Sequence of chain B:
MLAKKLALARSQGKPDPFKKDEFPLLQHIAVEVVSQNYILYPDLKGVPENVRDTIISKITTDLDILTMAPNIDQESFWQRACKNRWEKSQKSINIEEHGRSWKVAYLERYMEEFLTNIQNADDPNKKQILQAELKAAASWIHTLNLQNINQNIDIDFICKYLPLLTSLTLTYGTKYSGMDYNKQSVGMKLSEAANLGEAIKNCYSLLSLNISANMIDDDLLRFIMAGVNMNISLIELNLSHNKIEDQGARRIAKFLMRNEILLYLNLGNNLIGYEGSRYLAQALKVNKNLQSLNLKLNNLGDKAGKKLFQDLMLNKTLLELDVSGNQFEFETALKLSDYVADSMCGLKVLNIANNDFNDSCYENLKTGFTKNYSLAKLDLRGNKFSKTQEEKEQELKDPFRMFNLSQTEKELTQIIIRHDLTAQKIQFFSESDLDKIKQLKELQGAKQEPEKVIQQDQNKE

Sequence of chain A:
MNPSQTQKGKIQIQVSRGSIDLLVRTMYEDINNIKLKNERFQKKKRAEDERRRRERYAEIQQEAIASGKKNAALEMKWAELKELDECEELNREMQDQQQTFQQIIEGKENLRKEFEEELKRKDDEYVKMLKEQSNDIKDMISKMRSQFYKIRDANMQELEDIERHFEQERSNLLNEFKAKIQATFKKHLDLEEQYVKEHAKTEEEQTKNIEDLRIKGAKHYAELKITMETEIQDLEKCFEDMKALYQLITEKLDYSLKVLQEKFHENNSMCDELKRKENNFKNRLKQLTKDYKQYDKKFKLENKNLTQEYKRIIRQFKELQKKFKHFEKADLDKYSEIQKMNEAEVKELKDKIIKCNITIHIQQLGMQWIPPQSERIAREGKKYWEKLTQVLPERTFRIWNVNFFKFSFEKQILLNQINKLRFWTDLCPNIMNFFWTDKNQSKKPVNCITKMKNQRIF

Interface contacts:
Residue I417 in chain B is in contact with residue R25 in chain A (closest heavy-atom distance 3.8 Å).
Residue Q327 in chain B interacts with residue K43 in chain A (closest heavy-atom distance 3.0 Å).
Residue R381 in chain B interacts with residue N33 in chain A (closest heavy-atom distance 3.4 Å).
Residue N299 in chain B interacts with residue K43 in chain A (closest heavy-atom distance 3.1 Å).
Residue F403 in chain B contacts residue I34 in chain A (closest heavy-atom distance 3.2 Å).
Residue F400 in chain B is in contact with residue D139 in chain A (closest heavy-atom distance 3.5 Å).
Residue N404 in chain B interacts with residue E29 in chain A (closest heavy-atom distance 2.9 Å).
Residue K425 in chain B interacts with residue R17 in chain A (closest heavy-atom distance 3.9 Å).
Residue K384 in chain B is in contact with residue R40 in chain A (closest heavy-atom distance 3.1 Å).
Residue E431 in chain B contacts residue R25 in chain A (closest heavy-atom distance 4.2 Å).
Residue F429 in chain B is in contact with residue G18 in chain A (closest heavy-atom distance 4.0 Å).
Residue I417 in chain B interacts with residue D21 in chain A (closest heavy-atom distance 4.0 Å).
Residue F403 in chain B is in contact with residue N33 in chain A (closest heavy-atom distance 3.0 Å).
Residue R381 in chain B is in contact with residue I31 in chain A (closest heavy-atom distance 3.1 Å).
Residue N326 in chain B is in contact with residue K43 in chain A (closest heavy-atom distance 3.2 Å).
Residue F429 in chain B contacts residue D21 in chain A (closest heavy-atom distance 3.5 Å).
Residue N270 in chain B interacts with residue R46 in chain A (closest heavy-atom distance 3.8 Å).
Residue N298 in chain B contacts residue R46 in chain A (closest heavy-atom distance 4.3 Å).
Residue L297 in chain B contacts residue E39 in chain A (closest heavy-atom distance 3.1 Å).
Residue N355 in chain B is in contact with residue R40 in chain A (closest heavy-atom distance 2.6 Å).
Residue G325 in chain B contacts residue E39 in chain A (closest heavy-atom distance 3.3 Å).
Residue N404 in chain B is in contact with residue N33 in chain A (closest heavy-atom distance 4.3 Å).
Residue K410 in chain B is in contact with residue E29 in chain A (closest heavy-atom distance 3.0 Å).
Residue L297 in chain B contacts residue Q42 in chain A (closest heavy-atom distance 2.9 Å).
Residue F403 in chain B interacts with residue N32 in chain A (closest heavy-atom distance 3.3 Å).
Residue R381 in chain B is in contact with residue L36 in chain A (closest heavy-atom distance 2.8 Å).
Residue G382 in chain B interacts with residue L36 in chain A (closest heavy-atom distance 3.2 Å).
Residue N354 in chain B contacts residue K35 in chain A (closest heavy-atom distance 4.0 Å).
Residue L297 in chain B interacts with residue R46 in chain A (closest heavy-atom distance 2.7 Å).
Residue L271 in chain B contacts residue R46 in chain A (closest heavy-atom distance 4.2 Å).
Residue F429 in chain B is in contact with residue Q14 in chain A (closest heavy-atom distance 3.0 Å).
Residue Q414 in chain B interacts with residue R25 in chain A (closest heavy-atom distance 2.9 Å).
Residue I426 in chain B contacts residue R17 in chain A (closest heavy-atom distance 3.2 Å).
Residue N354 in chain B contacts residue E39 in chain A (closest heavy-atom distance 3.5 Å).
Residue G382 in chain B interacts with residue R40 in chain A (closest heavy-atom distance 3.4 Å).
Residue N299 in chain B contacts residue R46 in chain A (closest heavy-atom distance 2.4 Å).
Residue L378 in chain B interacts with residue Y28 in chain A (closest heavy-atom distance 2.3 Å).
Residue D398 in chain B is in contact with residue K143 in chain A (closest heavy-atom distance 2.6 Å).
Residue F400 in chain B interacts with residue K143 in chain A (closest heavy-atom distance 3.2 Å).
Residue L405 in chain B interacts with residue E29 in chain A (closest heavy-atom distance 3.1 Å).
Residue M402 in chain B is in contact with residue N33 in chain A (closest heavy-atom distance 2.1 Å).
Residue M402 in chain B contacts residue I34 in chain A (closest heavy-atom distance 3.3 Å).
Residue N354 in chain B is in contact with residue L36 in chain A (closest heavy-atom distance 2.8 Å).
Residue R381 in chain B is in contact with residue Y28 in chain A (closest heavy-atom distance 3.0 Å).
Residue Q327 in chain B interacts with residue R40 in chain A (closest heavy-atom distance 3.4 Å).
Residue Q427 in chain B interacts with residue Q14 in chain A (closest heavy-atom distance 2.9 Å).
Residue L405 in chain B interacts with residue Y28 in chain A (closest heavy-atom distance 3.2 Å).
Residue R381 in chain B is in contact with residue N32 in chain A (closest heavy-atom distance 3.6 Å).
Residue F403 in chain B is in contact with residue E29 in chain A (closest heavy-atom distance 2.9 Å).
Residue F403 in chain B interacts with residue D30 in chain A (closest heavy-atom distance 3.2 Å).
Residue F403 in chain B contacts residue I31 in chain A (closest heavy-atom distance 3.4 Å).
Residue G382 in chain B interacts with residue N33 in chain A (closest heavy-atom distance 3.0 Å).
Residue N269 in chain B is in contact with residue Q42 in chain A (closest heavy-atom distance 3.6 Å).
Residue N354 in chain B contacts residue R40 in chain A (closest heavy-atom distance 3.1 Å).
Residue N404 in chain B interacts with residue D30 in chain A (closest heavy-atom distance 3.7 Å).
Residue Q427 in chain B interacts with residue R17 in chain A (closest heavy-atom distance 4.2 Å).
Residue L380 in chain B contacts residue Y28 in chain A (closest heavy-atom distance 3.4 Å).
Residue K296 in chain B contacts residue K35 in chain A (closest heavy-atom distance 3.0 Å).
Residue D379 in chain B interacts with residue Y28 in chain A (closest heavy-atom distance 2.8 Å).
Residue F428 in chain B contacts residue R25 in chain A (closest heavy-atom distance 3.2 Å).

The following describes two proteins that form a bound complex.